Residue-level contacts at the interface:
Residue L1365 in protein 1 contacts residue S537 in protein 2 (closest heavy-atom distance 2.7 Å).
Residue F826 in protein 1 contacts residue S777 in protein 2 (closest heavy-atom distance 2.8 Å).
Residue K5 in protein 1 contacts residue Q1100 in protein 2 (closest heavy-atom distance 2.9 Å).
Residue N489 in protein 1 is in contact with residue Y781 in protein 2 (closest heavy-atom distance 2.8 Å).
Residue K964 in protein 1 contacts residue M672 in protein 2 (closest heavy-atom distance 2.3 Å).
Residue E1028 in protein 1 contacts residue R1076 in protein 2 (closest heavy-atom distance 2.6 Å).
Residue H998 in protein 1 contacts residue S712 in protein 2 (closest heavy-atom distance 2.7 Å).
Residue D672 in protein 1 interacts with residue S777 in protein 2 (closest heavy-atom distance 2.8 Å).
Residue N1487 in protein 1 interacts with residue R305 in protein 2 (closest heavy-atom distance 2.8 Å).
Residue S1383 in protein 1 contacts residue E1073 in protein 2 (closest heavy-atom distance 2.9 Å).
Residue E646 in protein 1 contacts residue L1087 in protein 2 (closest heavy-atom distance 2.8 Å).
Residue E23 in protein 1 interacts with residue R1130 in protein 2 (closest heavy-atom distance 2.6 Å).
Residue N939 in protein 1 is in contact with residue P955 in protein 2 (closest heavy-atom distance 2.9 Å).
Residue E1366 in protein 1 contacts residue R204 in protein 2 (closest heavy-atom distance 2.3 Å).
Residue S962 in protein 1 is in contact with residue V670 in protein 2 (closest heavy-atom distance 2.7 Å).
Residue Y618 in protein 1 is in contact with residue G780 in protein 2 (closest heavy-atom distance 2.9 Å).
Residue R475 in protein 1 contacts residue G1068 in protein 2 (closest heavy-atom distance 2.8 Å).
Residue V1348 in protein 1 interacts with residue E268 in protein 2 (closest heavy-atom distance 3.0 Å).
Residue R475 in protein 1 contacts residue S1096 in protein 2 (closest heavy-atom distance 2.9 Å).
Residue G1644 in protein 1 contacts residue Q1089 in protein 2 (closest heavy-atom distance 2.9 Å).
Residue N26 in protein 1 is in contact with residue R1134 in protein 2 (closest heavy-atom distance 2.9 Å).
Residue N477 in protein 1 contacts residue R1047 in protein 2 (closest heavy-atom distance 2.3 Å).
Residue T594 in protein 1 is in contact with residue E1075 in protein 2 (closest heavy-atom distance 2.7 Å).
Residue N26 in protein 1 is in contact with residue R1130 in protein 2 (closest heavy-atom distance 2.8 Å).
Residue R468 in protein 1 contacts residue E1073 in protein 2 (closest heavy-atom distance 2.7 Å).
Residue G17 in protein 1 contacts residue R1195 in protein 2 (closest heavy-atom distance 2.7 Å).
Residue D487 in protein 1 is in contact with residue Y781 in protein 2 (closest heavy-atom distance 2.9 Å).
Residue S28 in protein 1 contacts residue R1129 in protein 2 (closest heavy-atom distance 3.0 Å).
Residue T12 in protein 1 contacts residue N1199 in protein 2 (closest heavy-atom distance 2.8 Å).
Residue K1482 in protein 1 is in contact with residue E307 in protein 2 (closest heavy-atom distance 2.9 Å).
Residue R834 in protein 1 contacts residue D994 in protein 2 (closest heavy-atom distance 2.3 Å).
Residue T827 in protein 1 is in contact with residue Y1027 in protein 2 (closest heavy-atom distance 3.0 Å).
Residue S13 in protein 1 contacts residue N1199 in protein 2 (closest heavy-atom distance 2.6 Å).
Residue E10 in protein 1 is in contact with residue E1201 in protein 2 (closest heavy-atom distance 2.8 Å).
Residue M600 in protein 1 interacts with residue H1082 in protein 2 (closest heavy-atom distance 3.0 Å).
Residue N477 in protein 1 interacts with residue S1095 in protein 2 (closest heavy-atom distance 2.7 Å).
Residue Q880 in protein 1 contacts residue T633 in protein 2 (closest heavy-atom distance 2.8 Å).
Residue K1482 in protein 1 is in contact with residue D304 in protein 2 (closest heavy-atom distance 3.0 Å).
Residue V1649 in protein 1 contacts residue S1085 in protein 2 (closest heavy-atom distance 2.7 Å).
Residue Y478 in protein 1 is in contact with residue S1048 in protein 2 (closest heavy-atom distance 2.9 Å).
Residue K474 in protein 1 is in contact with residue V1071 in protein 2 (closest heavy-atom distance 2.8 Å).
Residue N87 in protein 1 is in contact with residue M1192 in protein 2 (closest heavy-atom distance 2.9 Å).
Residue S968 in protein 1 contacts residue H686 in protein 2 (closest heavy-atom distance 2.9 Å).
Residue D15 in protein 1 contacts residue R1197 in protein 2 (closest heavy-atom distance 2.8 Å).
Residue K474 in protein 1 is in contact with residue L1092 in protein 2 (closest heavy-atom distance 2.6 Å).
Residue V1382 in protein 1 interacts with residue E1073 in protein 2 (closest heavy-atom distance 3.0 Å).
Residue R615 in protein 1 contacts residue S928 in protein 2 (closest heavy-atom distance 2.6 Å).
Residue V476 in protein 1 contacts residue I1069 in protein 2 (closest heavy-atom distance 2.9 Å).
Residue Y1384 in protein 1 contacts residue D1077 in protein 2 (closest heavy-atom distance 2.5 Å).
Residue D1370 in protein 1 interacts with residue Q720 in protein 2 (closest heavy-atom distance 3.0 Å).
Residue I670 in protein 1 interacts with residue M783 in protein 2 (closest heavy-atom distance 2.9 Å).
Residue L19 in protein 1 interacts with residue G1193 in protein 2 (closest heavy-atom distance 2.9 Å).
Residue E1004 in protein 1 interacts with residue K519 in protein 2 (closest heavy-atom distance 2.4 Å).
Residue P967 in protein 1 contacts residue I674 in protein 2 (closest heavy-atom distance 2.9 Å).
Residue S675 in protein 1 contacts residue H952 in protein 2 (closest heavy-atom distance 2.8 Å).
Residue D629 in protein 1 contacts residue K924 in protein 2 (closest heavy-atom distance 2.9 Å).
Residue T827 in protein 1 contacts residue V775 in protein 2 (closest heavy-atom distance 2.7 Å).
Residue E1481 in protein 1 is in contact with residue K315 in protein 2 (closest heavy-atom distance 2.8 Å).
Residue N477 in protein 1 interacts with residue R1091 in protein 2 (closest heavy-atom distance 2.8 Å).
Residue H470 in protein 1 interacts with residue Q1058 in protein 2 (closest heavy-atom distance 2.9 Å).

The following describes two proteins that form a bound complex.

Sequence of protein 1:
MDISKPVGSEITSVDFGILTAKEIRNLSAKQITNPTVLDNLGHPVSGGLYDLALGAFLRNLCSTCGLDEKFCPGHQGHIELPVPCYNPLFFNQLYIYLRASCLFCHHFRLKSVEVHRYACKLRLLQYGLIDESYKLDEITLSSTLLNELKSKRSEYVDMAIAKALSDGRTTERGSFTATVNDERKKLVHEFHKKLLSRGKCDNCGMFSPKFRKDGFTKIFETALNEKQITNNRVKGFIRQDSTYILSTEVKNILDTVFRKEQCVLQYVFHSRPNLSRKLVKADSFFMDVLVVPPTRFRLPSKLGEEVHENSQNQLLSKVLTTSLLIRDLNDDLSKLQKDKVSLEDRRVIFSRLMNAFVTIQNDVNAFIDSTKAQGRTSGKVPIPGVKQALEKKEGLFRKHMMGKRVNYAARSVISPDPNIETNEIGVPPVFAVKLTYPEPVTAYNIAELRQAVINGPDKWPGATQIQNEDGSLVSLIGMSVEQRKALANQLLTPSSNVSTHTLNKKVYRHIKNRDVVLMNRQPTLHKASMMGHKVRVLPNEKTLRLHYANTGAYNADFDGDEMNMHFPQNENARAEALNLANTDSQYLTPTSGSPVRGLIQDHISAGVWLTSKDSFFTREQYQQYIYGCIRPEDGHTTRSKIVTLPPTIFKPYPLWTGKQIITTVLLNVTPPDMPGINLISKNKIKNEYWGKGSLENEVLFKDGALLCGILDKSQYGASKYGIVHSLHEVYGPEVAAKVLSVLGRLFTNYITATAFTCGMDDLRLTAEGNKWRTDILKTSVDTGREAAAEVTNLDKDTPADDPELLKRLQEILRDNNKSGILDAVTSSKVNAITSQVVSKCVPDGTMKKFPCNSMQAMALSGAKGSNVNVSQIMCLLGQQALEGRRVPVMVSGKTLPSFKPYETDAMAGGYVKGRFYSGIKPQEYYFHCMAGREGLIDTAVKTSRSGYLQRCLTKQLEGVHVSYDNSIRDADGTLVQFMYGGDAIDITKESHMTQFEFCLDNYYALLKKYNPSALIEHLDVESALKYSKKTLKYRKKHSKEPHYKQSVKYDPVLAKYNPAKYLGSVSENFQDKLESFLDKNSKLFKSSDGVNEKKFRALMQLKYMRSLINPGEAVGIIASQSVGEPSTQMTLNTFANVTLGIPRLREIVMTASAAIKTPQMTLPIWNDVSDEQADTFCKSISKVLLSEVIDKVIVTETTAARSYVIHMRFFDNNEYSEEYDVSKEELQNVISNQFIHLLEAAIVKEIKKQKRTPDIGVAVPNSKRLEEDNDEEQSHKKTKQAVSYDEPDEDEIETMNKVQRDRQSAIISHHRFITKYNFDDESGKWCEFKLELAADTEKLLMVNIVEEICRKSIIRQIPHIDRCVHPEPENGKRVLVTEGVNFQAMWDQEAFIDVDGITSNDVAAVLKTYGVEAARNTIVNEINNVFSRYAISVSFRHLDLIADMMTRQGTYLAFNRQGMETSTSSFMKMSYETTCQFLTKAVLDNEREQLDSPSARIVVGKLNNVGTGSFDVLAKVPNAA

Sequence of protein 2:
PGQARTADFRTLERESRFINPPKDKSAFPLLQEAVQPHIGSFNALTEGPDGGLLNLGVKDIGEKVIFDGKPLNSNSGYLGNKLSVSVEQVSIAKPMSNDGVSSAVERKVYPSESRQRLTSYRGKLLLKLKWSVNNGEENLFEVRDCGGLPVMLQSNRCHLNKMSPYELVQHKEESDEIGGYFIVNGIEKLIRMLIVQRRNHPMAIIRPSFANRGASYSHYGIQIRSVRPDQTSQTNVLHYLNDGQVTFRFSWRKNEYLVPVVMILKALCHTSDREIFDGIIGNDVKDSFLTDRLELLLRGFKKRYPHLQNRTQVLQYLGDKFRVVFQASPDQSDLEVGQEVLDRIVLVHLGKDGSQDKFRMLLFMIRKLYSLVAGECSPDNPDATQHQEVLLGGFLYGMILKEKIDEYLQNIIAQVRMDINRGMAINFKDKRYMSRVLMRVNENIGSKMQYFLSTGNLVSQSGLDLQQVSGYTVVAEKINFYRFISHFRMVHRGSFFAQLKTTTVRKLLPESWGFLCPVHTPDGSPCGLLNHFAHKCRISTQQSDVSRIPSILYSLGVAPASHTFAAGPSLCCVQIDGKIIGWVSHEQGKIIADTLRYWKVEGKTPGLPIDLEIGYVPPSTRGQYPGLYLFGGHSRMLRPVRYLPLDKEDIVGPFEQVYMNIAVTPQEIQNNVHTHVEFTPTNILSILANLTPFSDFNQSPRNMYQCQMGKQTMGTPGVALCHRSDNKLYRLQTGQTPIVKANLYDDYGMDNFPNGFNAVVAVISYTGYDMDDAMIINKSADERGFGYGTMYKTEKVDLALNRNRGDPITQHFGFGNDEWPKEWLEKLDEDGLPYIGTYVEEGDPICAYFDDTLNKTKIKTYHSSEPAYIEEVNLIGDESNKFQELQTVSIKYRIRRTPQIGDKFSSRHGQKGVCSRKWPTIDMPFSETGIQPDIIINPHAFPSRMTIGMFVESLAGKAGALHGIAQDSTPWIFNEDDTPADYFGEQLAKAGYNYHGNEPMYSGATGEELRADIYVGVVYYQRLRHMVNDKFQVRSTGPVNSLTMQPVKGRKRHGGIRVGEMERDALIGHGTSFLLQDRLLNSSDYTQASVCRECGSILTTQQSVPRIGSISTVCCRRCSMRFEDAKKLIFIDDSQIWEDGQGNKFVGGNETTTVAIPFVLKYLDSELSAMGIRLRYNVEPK